These two protein chains interact to form a complex.

Residue-level contacts at the interface:
Residue R500 in the first protein interacts with residue A18 in the second protein (closest heavy-atom distance 4.3 Å).
Residue I429 in the first protein is in contact with residue A1 in the second protein (closest heavy-atom distance 4.0 Å).
Residue R500 in the first protein interacts with residue A15 in the second protein (closest heavy-atom distance 4.3 Å).
Residue R509 in the first protein is in contact with residue A8 in the second protein (closest heavy-atom distance 4.6 Å).
Residue T428 in the first protein interacts with residue A2 in the second protein (closest heavy-atom distance 4.6 Å).
Residue P368 in the first protein is in contact with residue A9 in the second protein (closest heavy-atom distance 4.9 Å).
Residue R513 in the first protein contacts residue A16 in the second protein (closest heavy-atom distance 4.6 Å).
Residue V506 in the first protein is in contact with residue A12 in the second protein (closest heavy-atom distance 4.2 Å).
Residue C501 in the first protein is in contact with residue A11 in the second protein (closest heavy-atom distance 4.9 Å).
Residue A366 in the first protein contacts residue A3 in the second protein (closest heavy-atom distance 4.0 Å).
Residue A366 in the first protein interacts with residue A4 in the second protein (closest heavy-atom distance 3.4 Å).
Residue A366 in the first protein interacts with residue A5 in the second protein (closest heavy-atom distance 4.3 Å).
Residue F493 in the first protein contacts residue A19 in the second protein (closest heavy-atom distance 4.7 Å).
Residue K426 in the first protein interacts with residue A8 in the second protein (closest heavy-atom distance 4.0 Å).
Residue A366 in the first protein contacts residue A2 in the second protein (closest heavy-atom distance 4.3 Å).
Residue R513 in the first protein is in contact with residue A12 in the second protein (closest heavy-atom distance 4.8 Å).
Residue L430 in the first protein contacts residue A2 in the second protein (closest heavy-atom distance 4.7 Å).
Residue K426 in the first protein is in contact with residue A5 in the second protein (closest heavy-atom distance 5.0 Å).
Residue V506 in the first protein is in contact with residue A11 in the second protein (closest heavy-atom distance 4.3 Å).
Residue T428 in the first protein interacts with residue A3 in the second protein (closest heavy-atom distance 4.4 Å).
Residue T428 in the first protein interacts with residue A1 in the second protein (closest heavy-atom distance 4.2 Å).
Residue P368 in the first protein interacts with residue A12 in the second protein (closest heavy-atom distance 4.7 Å).
Residue L367 in the first protein is in contact with residue A4 in the second protein (closest heavy-atom distance 4.6 Å).
Residue R509 in the first protein interacts with residue A12 in the second protein (closest heavy-atom distance 3.1 Å).
Residue L232 in the first protein interacts with residue A7 in the second protein (closest heavy-atom distance 4.7 Å).
Residue P368 in the first protein contacts residue A4 in the second protein (closest heavy-atom distance 4.4 Å).
Residue L232 in the first protein contacts residue A10 in the second protein (closest heavy-atom distance 3.6 Å).
Residue V506 in the first protein is in contact with residue A8 in the second protein (closest heavy-atom distance 4.7 Å).
Residue R500 in the first protein is in contact with residue A14 in the second protein (closest heavy-atom distance 2.9 Å).
Residue I429 in the first protein is in contact with residue A2 in the second protein (closest heavy-atom distance 4.3 Å).
Residue D234 in the first protein contacts residue A10 in the second protein (closest heavy-atom distance 4.6 Å).
Residue L367 in the first protein interacts with residue A8 in the second protein (closest heavy-atom distance 4.7 Å).
Residue V506 in the first protein is in contact with residue A15 in the second protein (closest heavy-atom distance 3.8 Å).
Residue V497 in the first protein is in contact with residue A15 in the second protein (closest heavy-atom distance 4.3 Å).

Sequence of the first protein:
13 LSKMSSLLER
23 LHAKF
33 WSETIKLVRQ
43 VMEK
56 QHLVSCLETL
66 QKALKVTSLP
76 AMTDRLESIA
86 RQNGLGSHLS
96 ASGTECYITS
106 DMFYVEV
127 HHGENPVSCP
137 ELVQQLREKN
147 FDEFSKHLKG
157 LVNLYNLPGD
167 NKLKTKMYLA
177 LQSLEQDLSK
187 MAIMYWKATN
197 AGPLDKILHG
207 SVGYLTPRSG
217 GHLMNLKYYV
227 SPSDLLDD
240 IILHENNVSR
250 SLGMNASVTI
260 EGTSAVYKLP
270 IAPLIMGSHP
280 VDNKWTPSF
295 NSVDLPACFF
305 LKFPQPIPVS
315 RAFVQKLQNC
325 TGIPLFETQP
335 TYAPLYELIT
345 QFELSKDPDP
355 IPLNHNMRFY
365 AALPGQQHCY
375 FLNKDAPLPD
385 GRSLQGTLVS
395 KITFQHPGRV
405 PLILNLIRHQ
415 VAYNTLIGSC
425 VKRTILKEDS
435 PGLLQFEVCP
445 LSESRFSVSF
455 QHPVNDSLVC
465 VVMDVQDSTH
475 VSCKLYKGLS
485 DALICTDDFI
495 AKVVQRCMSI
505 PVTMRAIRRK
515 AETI

Sequence of the second protein:
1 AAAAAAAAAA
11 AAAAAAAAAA